Interface contacts:
Residue F103 in the second protein is in contact with residue I13 in the first protein (closest heavy-atom distance 3.5 Å).
Residue L97 in the second protein interacts with residue S14 in the first protein (closest heavy-atom distance 3.5 Å).
Residue S106 in the second protein is in contact with residue F17 in the first protein (closest heavy-atom distance 4.1 Å).
Residue E154 in the second protein is in contact with residue G6 in the first protein (closest heavy-atom distance 2.8 Å).
Residue L209 in the second protein interacts with residue L16 in the first protein (closest heavy-atom distance 4.2 Å).
Residue K212 in the second protein is in contact with residue G6 in the first protein (closest heavy-atom distance 2.5 Å).
Residue K151 in the second protein is in contact with residue L16 in the first protein (closest heavy-atom distance 2.7 Å).
Residue K213 in the second protein contacts residue Y3 in the first protein (closest heavy-atom distance 3.0 Å).
Residue T205 in the second protein contacts residue D15 in the first protein (closest heavy-atom distance 3.5 Å).
Residue R88 in the second protein interacts with residue D15 in the first protein (closest heavy-atom distance 2.5 Å).
Residue R88 in the second protein contacts residue E11 in the first protein (closest heavy-atom distance 3.2 Å).
Residue K158 in the second protein contacts residue W5 in the first protein (closest heavy-atom distance 3.6 Å).
Residue E172 in the second protein is in contact with residue Y3 in the first protein (closest heavy-atom distance 3.5 Å).
Residue H176 in the second protein contacts residue D2 in the first protein (closest heavy-atom distance 3.2 Å).
Residue K169 in the second protein is in contact with residue D1 in the first protein (closest heavy-atom distance 2.6 Å).
Residue R216 in the second protein contacts residue L4 in the first protein (closest heavy-atom distance 3.5 Å).
Residue R216 in the second protein interacts with residue D2 in the first protein (closest heavy-atom distance 4.2 Å).
Residue I153 in the second protein is in contact with residue Y3 in the first protein (closest heavy-atom distance 4.0 Å).
Residue F103 in the second protein contacts residue F17 in the first protein (closest heavy-atom distance 3.4 Å).
Residue K212 in the second protein is in contact with residue L4 in the first protein (closest heavy-atom distance 3.5 Å).
Residue L97 in the second protein interacts with residue F17 in the first protein (closest heavy-atom distance 4.0 Å).
Residue E154 in the second protein interacts with residue Y3 in the first protein (closest heavy-atom distance 3.2 Å).
Residue V152 in the second protein is in contact with residue I13 in the first protein (closest heavy-atom distance 3.9 Å).
Residue L97 in the second protein interacts with residue D18 in the first protein (closest heavy-atom distance 3.9 Å).
Residue S155 in the second protein interacts with residue L7 in the first protein (closest heavy-atom distance 3.8 Å).
Residue E85 in the second protein contacts residue G12 in the first protein (closest heavy-atom distance 3.5 Å).
Residue K96 in the second protein interacts with residue D18 in the first protein (closest heavy-atom distance 3.1 Å).
Residue K151 in the second protein contacts residue I13 in the first protein (closest heavy-atom distance 3.2 Å).
Residue E172 in the second protein is in contact with residue D1 in the first protein (closest heavy-atom distance 2.7 Å).
Residue R88 in the second protein interacts with residue G12 in the first protein (closest heavy-atom distance 3.6 Å).
Residue R88 in the second protein is in contact with residue G10 in the first protein (closest heavy-atom distance 3.2 Å).
Residue M81 in the second protein interacts with residue I13 in the first protein (closest heavy-atom distance 4.1 Å).
Residue K213 in the second protein contacts residue L4 in the first protein (closest heavy-atom distance 2.8 Å).
Residue D100 in the second protein interacts with residue D18 in the first protein (closest heavy-atom distance 3.4 Å).
Residue D148 in the second protein is in contact with residue F17 in the first protein (closest heavy-atom distance 4.0 Å).
Residue S206 in the second protein interacts with residue L16 in the first protein (closest heavy-atom distance 4.2 Å).
Residue H344 in the second protein contacts residue L4 in the first protein (closest heavy-atom distance 3.9 Å).
Residue I345 in the second protein is in contact with residue L4 in the first protein (closest heavy-atom distance 3.2 Å).
Residue H176 in the second protein contacts residue Y3 in the first protein (closest heavy-atom distance 4.0 Å).
Residue R88 in the second protein interacts with residue S14 in the first protein (closest heavy-atom distance 4.2 Å).
Residue E175 in the second protein interacts with residue Y3 in the first protein (closest heavy-atom distance 2.8 Å).
Residue E85 in the second protein contacts residue S14 in the first protein (closest heavy-atom distance 2.7 Å).
Residue K213 in the second protein is in contact with residue G6 in the first protein (closest heavy-atom distance 4.1 Å).
Residue L209 in the second protein contacts residue L7 in the first protein (closest heavy-atom distance 4.0 Å).
Residue E85 in the second protein is in contact with residue I13 in the first protein (closest heavy-atom distance 3.3 Å).
Residue K158 in the second protein is in contact with residue L7 in the first protein (closest heavy-atom distance 3.9 Å).
Residue E154 in the second protein is in contact with residue L7 in the first protein (closest heavy-atom distance 3.0 Å).
Residue T205 in the second protein contacts residue E11 in the first protein (closest heavy-atom distance 4.1 Å).
Residue L209 in the second protein is in contact with residue G6 in the first protein (closest heavy-atom distance 3.5 Å).
Residue T205 in the second protein contacts residue L16 in the first protein (closest heavy-atom distance 4.0 Å).
Residue E154 in the second protein contacts residue W5 in the first protein (closest heavy-atom distance 3.4 Å).
Residue K212 in the second protein contacts residue E8 in the first protein (closest heavy-atom distance 2.8 Å).
Residue K169 in the second protein interacts with residue D2 in the first protein (closest heavy-atom distance 3.7 Å).
Residue I157 in the second protein interacts with residue W5 in the first protein (closest heavy-atom distance 3.5 Å).
Residue E154 in the second protein interacts with residue L4 in the first protein (closest heavy-atom distance 3.7 Å).
Residue S155 in the second protein is in contact with residue I13 in the first protein (closest heavy-atom distance 3.4 Å).
Residue K151 in the second protein interacts with residue F17 in the first protein (closest heavy-atom distance 3.7 Å).
Residue D100 in the second protein interacts with residue F17 in the first protein (closest heavy-atom distance 3.3 Å).
Residue I102 in the second protein interacts with residue F17 in the first protein (closest heavy-atom distance 3.8 Å).
Residue L220 in the second protein is in contact with residue D2 in the first protein (closest heavy-atom distance 3.5 Å).

Sequence of the first protein:
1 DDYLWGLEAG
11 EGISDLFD

The following describes two proteins that form a bound complex.

Sequence of the second protein:
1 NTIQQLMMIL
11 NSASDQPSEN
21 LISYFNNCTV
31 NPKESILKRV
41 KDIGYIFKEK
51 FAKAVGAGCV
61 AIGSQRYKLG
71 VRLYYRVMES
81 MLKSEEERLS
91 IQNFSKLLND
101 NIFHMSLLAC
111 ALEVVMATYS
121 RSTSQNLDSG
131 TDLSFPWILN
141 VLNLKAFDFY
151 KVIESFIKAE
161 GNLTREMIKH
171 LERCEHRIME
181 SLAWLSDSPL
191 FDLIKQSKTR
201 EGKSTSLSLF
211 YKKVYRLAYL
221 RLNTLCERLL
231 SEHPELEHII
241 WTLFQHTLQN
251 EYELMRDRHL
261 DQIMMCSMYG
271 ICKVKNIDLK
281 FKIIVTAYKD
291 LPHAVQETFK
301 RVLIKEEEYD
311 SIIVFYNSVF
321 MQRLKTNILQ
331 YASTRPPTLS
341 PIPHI